Residue-level contacts at the interface:
Residue F11 in the first protein contacts residue F45 in the second protein (closest heavy-atom distance 4.6 Å).
Residue F11 in the first protein interacts with residue T46 in the second protein (closest heavy-atom distance 4.1 Å).
Residue L14 in the first protein interacts with residue T46 in the second protein (closest heavy-atom distance 3.7 Å).
Residue L14 in the first protein interacts with residue F42 in the second protein (closest heavy-atom distance 4.3 Å).
Residue A7 in the first protein interacts with residue F42 in the second protein (closest heavy-atom distance 4.4 Å).
Residue F11 in the first protein interacts with residue F42 in the second protein (closest heavy-atom distance 3.8 Å).
Residue A10 in the first protein is in contact with residue F42 in the second protein (closest heavy-atom distance 3.6 Å).

Sequence of the first protein:
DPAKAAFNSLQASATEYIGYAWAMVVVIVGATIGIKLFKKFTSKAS

These two protein chains interact to form a complex.

Sequence of the second protein:
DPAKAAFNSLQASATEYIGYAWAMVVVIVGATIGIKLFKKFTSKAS